Sequence of the first protein:
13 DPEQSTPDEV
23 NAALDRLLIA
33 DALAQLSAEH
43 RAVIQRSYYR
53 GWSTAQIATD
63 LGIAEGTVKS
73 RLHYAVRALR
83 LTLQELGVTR

Residue-level contacts at the interface:
Residue V78 in the first protein is in contact with residue L36 in the second protein (closest heavy-atom distance 3.8 Å).
Residue R79 in the first protein contacts residue A60 in the second protein (closest heavy-atom distance 4.1 Å).
Residue L35 in the first protein contacts residue L74 in the second protein (closest heavy-atom distance 3.8 Å).
Residue L74 in the first protein contacts residue L36 in the second protein (closest heavy-atom distance 3.5 Å).
Residue Y51 in the first protein contacts residue V79 in the second protein (closest heavy-atom distance 3.4 Å).
Residue A36 in the first protein contacts residue I82 in the second protein (closest heavy-atom distance 3.6 Å).
Residue Y51 in the first protein is in contact with residue L74 in the second protein (closest heavy-atom distance 3.3 Å).
Residue Y50 in the first protein interacts with residue P68 in the second protein (closest heavy-atom distance 3.3 Å).
Residue I31 in the first protein interacts with residue Q73 in the second protein (closest heavy-atom distance 3.8 Å).
Residue Y51 in the first protein interacts with residue R76 in the second protein (closest heavy-atom distance 3.7 Å).
Residue R79 in the first protein contacts residue E63 in the second protein (closest heavy-atom distance 2.6 Å).
Residue V78 in the first protein contacts residue A32 in the second protein (closest heavy-atom distance 3.8 Å).
Residue T56 in the first protein interacts with residue A38 in the second protein (closest heavy-atom distance 3.2 Å).
Residue Y50 in the first protein interacts with residue L71 in the second protein (closest heavy-atom distance 3.7 Å).
Residue R28 in the first protein interacts with residue L74 in the second protein (closest heavy-atom distance 3.8 Å).
Residue D27 in the first protein is in contact with residue Q73 in the second protein (closest heavy-atom distance 3.4 Å).
Residue Y50 in the first protein is in contact with residue L36 in the second protein (closest heavy-atom distance 4.2 Å).
Residue T91 in the first protein interacts with residue L70 in the second protein (closest heavy-atom distance 4.1 Å).
Residue L74 in the first protein interacts with residue A33 in the second protein (closest heavy-atom distance 4.2 Å).
Residue K71 in the first protein contacts residue D43 in the second protein (closest heavy-atom distance 2.9 Å).
Residue V78 in the first protein interacts with residue V67 in the second protein (closest heavy-atom distance 4.1 Å).
Residue L81 in the first protein contacts residue L71 in the second protein (closest heavy-atom distance 3.5 Å).
Residue S72 in the first protein is in contact with residue M29 in the second protein (closest heavy-atom distance 2.7 Å).
Residue K71 in the first protein is in contact with residue L39 in the second protein (closest heavy-atom distance 4.2 Å).
Residue R43 in the first protein interacts with residue I82 in the second protein (closest heavy-atom distance 4.1 Å).
Residue W54 in the first protein interacts with residue A38 in the second protein (closest heavy-atom distance 3.7 Å).
Residue I31 in the first protein is in contact with residue L70 in the second protein (closest heavy-atom distance 3.4 Å).
Residue R52 in the first protein is in contact with residue R76 in the second protein (closest heavy-atom distance 3.3 Å).
Residue H75 in the first protein interacts with residue A32 in the second protein (closest heavy-atom distance 3.7 Å).
Residue R79 in the first protein contacts residue D31 in the second protein (closest heavy-atom distance 2.6 Å).
Residue H75 in the first protein contacts residue D31 in the second protein (closest heavy-atom distance 2.8 Å).
Residue Q47 in the first protein is in contact with residue V79 in the second protein (closest heavy-atom distance 4.1 Å).
Residue Y76 in the first protein contacts residue M29 in the second protein (closest heavy-atom distance 3.4 Å).
Residue A32 in the first protein interacts with residue L74 in the second protein (closest heavy-atom distance 3.8 Å).
Residue Y51 in the first protein interacts with residue L71 in the second protein (closest heavy-atom distance 2.7 Å).
Residue L81 in the first protein contacts residue V67 in the second protein (closest heavy-atom distance 4.2 Å).
Residue Q47 in the first protein is in contact with residue A80 in the second protein (closest heavy-atom distance 3.5 Å).
Residue S49 in the first protein interacts with residue L36 in the second protein (closest heavy-atom distance 3.4 Å).
Residue V90 in the first protein contacts residue L70 in the second protein (closest heavy-atom distance 4.0 Å).
Residue Y50 in the first protein is in contact with residue S72 in the second protein (closest heavy-atom distance 2.9 Å).
Residue L85 in the first protein interacts with residue L70 in the second protein (closest heavy-atom distance 4.1 Å).
Residue E67 in the first protein interacts with residue D43 in the second protein (closest heavy-atom distance 3.4 Å).
Residue R28 in the first protein interacts with residue E78 in the second protein (closest heavy-atom distance 2.5 Å).
Residue A24 in the first protein is in contact with residue Q73 in the second protein (closest heavy-atom distance 4.2 Å).
Residue R28 in the first protein contacts residue Q73 in the second protein (closest heavy-atom distance 3.2 Å).
Residue A32 in the first protein interacts with residue I82 in the second protein (closest heavy-atom distance 4.0 Å).
Residue R43 in the first protein interacts with residue S83 in the second protein (closest heavy-atom distance 3.3 Å).
Residue Q47 in the first protein interacts with residue S83 in the second protein (closest heavy-atom distance 3.1 Å).
Residue K71 in the first protein interacts with residue M29 in the second protein (closest heavy-atom distance 3.4 Å).
Residue H75 in the first protein interacts with residue M29 in the second protein (closest heavy-atom distance 3.6 Å).
Residue V78 in the first protein contacts residue L64 in the second protein (closest heavy-atom distance 3.9 Å).
Residue S55 in the first protein contacts residue A38 in the second protein (closest heavy-atom distance 3.5 Å).
Residue K71 in the first protein interacts with residue W30 in the second protein (closest heavy-atom distance 2.9 Å).
Residue R43 in the first protein contacts residue A86 in the second protein (closest heavy-atom distance 3.7 Å).
Residue R82 in the first protein contacts residue E63 in the second protein (closest heavy-atom distance 3.1 Å).
Residue S49 in the first protein interacts with residue A38 in the second protein (closest heavy-atom distance 3.8 Å).
Residue H75 in the first protein interacts with residue A28 in the second protein (closest heavy-atom distance 3.6 Å).
Residue L74 in the first protein contacts residue A32 in the second protein (closest heavy-atom distance 3.4 Å).
Residue R79 in the first protein contacts residue L64 in the second protein (closest heavy-atom distance 4.0 Å).
Residue Y51 in the first protein interacts with residue D75 in the second protein (closest heavy-atom distance 4.2 Å).

This data describes a binding interaction between two proteins.

Sequence of the second protein:
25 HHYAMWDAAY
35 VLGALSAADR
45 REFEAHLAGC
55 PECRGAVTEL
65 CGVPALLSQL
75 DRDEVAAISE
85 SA